Sequence of protein 2:
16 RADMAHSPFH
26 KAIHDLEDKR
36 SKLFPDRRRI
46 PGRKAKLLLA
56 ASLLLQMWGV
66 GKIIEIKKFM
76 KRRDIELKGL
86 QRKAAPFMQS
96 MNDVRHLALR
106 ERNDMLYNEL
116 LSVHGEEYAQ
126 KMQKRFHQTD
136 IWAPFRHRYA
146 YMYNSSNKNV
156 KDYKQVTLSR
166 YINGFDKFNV

Interface contacts:
Residue L17 in protein 1 contacts residue L163 in protein 2 (closest heavy-atom distance 4.3 Å).
Residue I193 in protein 1 interacts with residue W63 in protein 2 (closest heavy-atom distance 3.7 Å).
Residue N25 in protein 1 is in contact with residue Y166 in protein 2 (closest heavy-atom distance 2.6 Å).
Residue V10 in protein 1 is in contact with residue K159 in protein 2 (closest heavy-atom distance 4.6 Å).
Residue I198 in protein 1 is in contact with residue V65 in protein 2 (closest heavy-atom distance 3.8 Å).
Residue M21 in protein 1 contacts residue T162 in protein 2 (closest heavy-atom distance 4.0 Å).
Residue I192 in protein 1 contacts residue K67 in protein 2 (closest heavy-atom distance 4.8 Å).
Residue I192 in protein 1 contacts residue I71 in protein 2 (closest heavy-atom distance 3.9 Å).
Residue I198 in protein 1 interacts with residue L60 in protein 2 (closest heavy-atom distance 4.4 Å).
Residue E120 in protein 1 is in contact with residue Y148 in protein 2 (closest heavy-atom distance 4.3 Å).
Residue I188 in protein 1 interacts with residue I71 in protein 2 (closest heavy-atom distance 4.6 Å).
Residue S14 in protein 1 contacts residue K159 in protein 2 (closest heavy-atom distance 3.6 Å).
Residue F281 in protein 1 is in contact with residue E70 in protein 2 (closest heavy-atom distance 4.9 Å).
Residue F200 in protein 1 contacts residue L60 in protein 2 (closest heavy-atom distance 3.8 Å).
Residue Y18 in protein 1 is in contact with residue T162 in protein 2 (closest heavy-atom distance 4.2 Å).
Residue I198 in protein 1 interacts with residue G64 in protein 2 (closest heavy-atom distance 3.5 Å).
Residue I198 in protein 1 interacts with residue Q61 in protein 2 (closest heavy-atom distance 3.5 Å).
Residue I198 in protein 1 is in contact with residue I68 in protein 2 (closest heavy-atom distance 3.6 Å).
Residue D118 in protein 1 contacts residue R165 in protein 2 (closest heavy-atom distance 4.3 Å).
Residue S115 in protein 1 contacts residue R165 in protein 2 (closest heavy-atom distance 3.2 Å).
Residue G201 in protein 1 interacts with residue S57 in protein 2 (closest heavy-atom distance 3.6 Å).
Residue Y189 in protein 1 is in contact with residue M75 in protein 2 (closest heavy-atom distance 4.1 Å).
Residue F200 in protein 1 is in contact with residue L53 in protein 2 (closest heavy-atom distance 4.5 Å).
Residue L275 in protein 1 interacts with residue W63 in protein 2 (closest heavy-atom distance 3.6 Å).
Residue F281 in protein 1 interacts with residue R77 in protein 2 (closest heavy-atom distance 4.9 Å).
Residue Y189 in protein 1 is in contact with residue I71 in protein 2 (closest heavy-atom distance 4.6 Å).
Residue I177 in protein 1 interacts with residue I68 in protein 2 (closest heavy-atom distance 3.8 Å).
Residue I177 in protein 1 is in contact with residue K72 in protein 2 (closest heavy-atom distance 3.1 Å).
Residue F197 in protein 1 contacts residue W63 in protein 2 (closest heavy-atom distance 3.8 Å).
Residue L195 in protein 1 interacts with residue I68 in protein 2 (closest heavy-atom distance 4.4 Å).
Residue Y189 in protein 1 is in contact with residue I68 in protein 2 (closest heavy-atom distance 4.2 Å).
Residue L17 in protein 1 is in contact with residue I167 in protein 2 (closest heavy-atom distance 3.8 Å).
Residue I116 in protein 1 is in contact with residue Y166 in protein 2 (closest heavy-atom distance 3.8 Å).
Residue S14 in protein 1 contacts residue L163 in protein 2 (closest heavy-atom distance 4.8 Å).
Residue Y24 in protein 1 is in contact with residue Y166 in protein 2 (closest heavy-atom distance 3.8 Å).
Residue Y18 in protein 1 interacts with residue K159 in protein 2 (closest heavy-atom distance 3.5 Å).
Residue M21 in protein 1 interacts with residue Y166 in protein 2 (closest heavy-atom distance 3.7 Å).
Residue D118 in protein 1 interacts with residue K153 in protein 2 (closest heavy-atom distance 3.0 Å).
Residue F281 in protein 1 interacts with residue F74 in protein 2 (closest heavy-atom distance 3.8 Å).
Residue I188 in protein 1 is in contact with residue M75 in protein 2 (closest heavy-atom distance 3.8 Å).
Residue F117 in protein 1 is in contact with residue R165 in protein 2 (closest heavy-atom distance 4.2 Å).
Residue Y189 in protein 1 is in contact with residue K72 in protein 2 (closest heavy-atom distance 4.0 Å).
Residue I116 in protein 1 interacts with residue R165 in protein 2 (closest heavy-atom distance 3.0 Å).
Residue F176 in protein 1 interacts with residue K72 in protein 2 (closest heavy-atom distance 4.1 Å).
Residue F197 in protein 1 interacts with residue Q61 in protein 2 (closest heavy-atom distance 4.1 Å).
Residue F197 in protein 1 interacts with residue L60 in protein 2 (closest heavy-atom distance 3.5 Å).
Residue V20 in protein 1 interacts with residue I167 in protein 2 (closest heavy-atom distance 3.7 Å).
Residue E179 in protein 1 contacts residue K72 in protein 2 (closest heavy-atom distance 3.6 Å).
Residue N11 in protein 1 interacts with residue K159 in protein 2 (closest heavy-atom distance 4.5 Å).
Residue Y18 in protein 1 interacts with residue L163 in protein 2 (closest heavy-atom distance 3.9 Å).
Residue I193 in protein 1 interacts with residue G64 in protein 2 (closest heavy-atom distance 4.5 Å).
Residue I193 in protein 1 contacts residue K67 in protein 2 (closest heavy-atom distance 4.3 Å).
Residue Y121 in protein 1 contacts residue M147 in protein 2 (closest heavy-atom distance 3.3 Å).
Residue F200 in protein 1 contacts residue A56 in protein 2 (closest heavy-atom distance 4.7 Å).
Residue D118 in protein 1 interacts with residue N154 in protein 2 (closest heavy-atom distance 5.0 Å).
Residue F200 in protein 1 contacts residue S57 in protein 2 (closest heavy-atom distance 3.8 Å).
Residue F117 in protein 1 is in contact with residue Y166 in protein 2 (closest heavy-atom distance 4.0 Å).

Sequence of protein 1:
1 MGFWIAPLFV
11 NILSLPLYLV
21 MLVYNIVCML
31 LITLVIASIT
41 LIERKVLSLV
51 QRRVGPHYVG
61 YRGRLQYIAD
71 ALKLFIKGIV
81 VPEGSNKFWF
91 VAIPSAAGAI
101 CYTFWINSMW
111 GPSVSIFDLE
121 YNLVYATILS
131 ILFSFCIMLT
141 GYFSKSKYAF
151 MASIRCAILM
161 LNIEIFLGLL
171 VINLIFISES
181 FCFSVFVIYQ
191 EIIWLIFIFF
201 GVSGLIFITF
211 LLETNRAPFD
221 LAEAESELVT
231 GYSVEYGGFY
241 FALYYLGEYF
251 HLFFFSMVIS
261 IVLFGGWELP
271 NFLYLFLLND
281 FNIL

These two protein chains interact to form a complex.